Sequence of chain A:
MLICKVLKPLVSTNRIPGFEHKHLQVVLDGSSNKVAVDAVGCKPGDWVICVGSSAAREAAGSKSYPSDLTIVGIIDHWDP

Sequence of chain B:
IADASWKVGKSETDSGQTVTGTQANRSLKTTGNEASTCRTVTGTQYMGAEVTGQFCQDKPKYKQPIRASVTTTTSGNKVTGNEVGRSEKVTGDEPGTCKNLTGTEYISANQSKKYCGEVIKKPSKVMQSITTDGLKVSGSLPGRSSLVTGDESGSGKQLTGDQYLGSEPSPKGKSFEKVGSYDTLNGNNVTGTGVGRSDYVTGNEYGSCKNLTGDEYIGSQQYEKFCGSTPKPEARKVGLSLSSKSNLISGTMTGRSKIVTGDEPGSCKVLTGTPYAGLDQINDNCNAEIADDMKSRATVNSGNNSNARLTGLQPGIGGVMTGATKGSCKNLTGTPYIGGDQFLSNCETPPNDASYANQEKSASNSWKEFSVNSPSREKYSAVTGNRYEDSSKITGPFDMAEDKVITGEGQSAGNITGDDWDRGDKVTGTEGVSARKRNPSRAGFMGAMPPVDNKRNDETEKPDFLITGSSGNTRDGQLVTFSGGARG

Contacts between the two chains:
Residue L756 in chain B is in contact with residue V40 in chain A (closest heavy-atom distance 4.0 Å).
Residue V757 in chain B is in contact with residue V40 in chain A (closest heavy-atom distance 4.2 Å).
Residue V757 in chain B is in contact with residue A39 in chain A (closest heavy-atom distance 4.9 Å).

This data describes a binding interaction between two proteins.